These two protein chains interact to form a complex.

Sequence of protein 1:
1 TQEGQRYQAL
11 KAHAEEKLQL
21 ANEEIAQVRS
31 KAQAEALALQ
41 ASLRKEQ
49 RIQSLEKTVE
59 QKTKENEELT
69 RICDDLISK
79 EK

Sequence of protein 2:
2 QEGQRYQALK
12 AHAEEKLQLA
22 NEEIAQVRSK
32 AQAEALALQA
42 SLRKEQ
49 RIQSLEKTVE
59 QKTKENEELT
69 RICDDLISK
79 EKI

Residue-level contacts at the interface:
Residue I75 in protein 1 interacts with residue L74 in protein 2 (closest heavy-atom distance 3.8 Å).
Residue Y7 in protein 1 is in contact with residue Y7 in protein 2 (closest heavy-atom distance 3.4 Å).
Residue T61 in protein 1 is in contact with residue K60 in protein 2 (closest heavy-atom distance 3.2 Å).
Residue K17 in protein 1 is in contact with residue L18 in protein 2 (closest heavy-atom distance 3.5 Å).
Residue L10 in protein 1 contacts residue Y7 in protein 2 (closest heavy-atom distance 3.2 Å).
Residue L67 in protein 1 is in contact with residue T68 in protein 2 (closest heavy-atom distance 4.0 Å).
Residue I25 in protein 1 is in contact with residue I25 in protein 2 (closest heavy-atom distance 3.5 Å).
Residue I50 in protein 1 is in contact with residue R49 in protein 2 (closest heavy-atom distance 3.6 Å).
Residue A36 in protein 1 contacts residue L39 in protein 2 (closest heavy-atom distance 3.6 Å).
Residue V57 in protein 1 contacts residue T56 in protein 2 (closest heavy-atom distance 3.8 Å).
Residue E24 in protein 1 contacts residue I25 in protein 2 (closest heavy-atom distance 3.8 Å).
Residue R49 in protein 1 contacts residue E54 in protein 2 (closest heavy-atom distance 3.3 Å).
Residue E46 in protein 1 interacts with residue E46 in protein 2 (closest heavy-atom distance 4.0 Å).
Residue R29 in protein 1 contacts residue V28 in protein 2 (closest heavy-atom distance 3.5 Å).
Residue K60 in protein 1 contacts residue K60 in protein 2 (closest heavy-atom distance 3.7 Å).
Residue R29 in protein 1 contacts residue E24 in protein 2 (closest heavy-atom distance 2.9 Å).
Residue L53 in protein 1 interacts with residue L53 in protein 2 (closest heavy-atom distance 3.6 Å).
Residue I50 in protein 1 interacts with residue L53 in protein 2 (closest heavy-atom distance 3.6 Å).
Residue S42 in protein 1 contacts residue L43 in protein 2 (closest heavy-atom distance 4.0 Å).
Residue Y7 in protein 1 interacts with residue G4 in protein 2 (closest heavy-atom distance 3.6 Å).
Residue N64 in protein 1 contacts residue E63 in protein 2 (closest heavy-atom distance 2.5 Å).
Residue N22 in protein 1 interacts with residue A21 in protein 2 (closest heavy-atom distance 4.0 Å).
Residue I50 in protein 1 is in contact with residue E46 in protein 2 (closest heavy-atom distance 3.2 Å).
Residue L74 in protein 1 is in contact with residue I75 in protein 2 (closest heavy-atom distance 3.7 Å).
Residue K60 in protein 1 contacts residue T61 in protein 2 (closest heavy-atom distance 3.5 Å).
Residue N64 in protein 1 is in contact with residue L67 in protein 2 (closest heavy-atom distance 3.5 Å).
Residue L18 in protein 1 interacts with residue K17 in protein 2 (closest heavy-atom distance 3.7 Å).
Residue A21 in protein 1 interacts with residue I25 in protein 2 (closest heavy-atom distance 3.7 Å).
Residue E3 in protein 1 interacts with residue Q2 in protein 2 (closest heavy-atom distance 3.5 Å).
Residue I50 in protein 1 interacts with residue I50 in protein 2 (closest heavy-atom distance 3.5 Å).
Residue I25 in protein 1 contacts residue E24 in protein 2 (closest heavy-atom distance 3.4 Å).
Residue A36 in protein 1 interacts with residue E35 in protein 2 (closest heavy-atom distance 4.0 Å).
Residue E3 in protein 1 interacts with residue E3 in protein 2 (closest heavy-atom distance 3.7 Å).
Residue E46 in protein 1 interacts with residue I50 in protein 2 (closest heavy-atom distance 3.7 Å).
Residue L53 in protein 1 interacts with residue I50 in protein 2 (closest heavy-atom distance 3.6 Å).
Residue E24 in protein 1 contacts residue R29 in protein 2 (closest heavy-atom distance 2.8 Å).
Residue L43 in protein 1 contacts residue S42 in protein 2 (closest heavy-atom distance 3.8 Å).
Residue R49 in protein 1 interacts with residue I50 in protein 2 (closest heavy-atom distance 3.5 Å).
Residue L74 in protein 1 is in contact with residue L74 in protein 2 (closest heavy-atom distance 3.9 Å).
Residue L67 in protein 1 is in contact with residue N64 in protein 2 (closest heavy-atom distance 2.7 Å).
Residue Q40 in protein 1 contacts residue L39 in protein 2 (closest heavy-atom distance 3.8 Å).
Residue L43 in protein 1 is in contact with residue L43 in protein 2 (closest heavy-atom distance 3.6 Å).
Residue N64 in protein 1 contacts residue K60 in protein 2 (closest heavy-atom distance 2.9 Å).
Residue L39 in protein 1 interacts with residue L39 in protein 2 (closest heavy-atom distance 3.9 Å).
Residue L43 in protein 1 is in contact with residue E46 in protein 2 (closest heavy-atom distance 3.6 Å).
Residue A32 in protein 1 contacts residue A32 in protein 2 (closest heavy-atom distance 3.8 Å).
Residue N64 in protein 1 is in contact with residue N64 in protein 2 (closest heavy-atom distance 3.2 Å).
Residue E54 in protein 1 interacts with residue L53 in protein 2 (closest heavy-atom distance 3.9 Å).
Residue G4 in protein 1 contacts residue E3 in protein 2 (closest heavy-atom distance 3.5 Å).
Residue Q47 in protein 1 is in contact with residue E46 in protein 2 (closest heavy-atom distance 3.4 Å).
Residue E3 in protein 1 contacts residue G4 in protein 2 (closest heavy-atom distance 3.9 Å).
Residue T1 in protein 1 interacts with residue E3 in protein 2 (closest heavy-atom distance 3.9 Å).
Residue V57 in protein 1 interacts with residue V57 in protein 2 (closest heavy-atom distance 3.8 Å).
Residue I25 in protein 1 is in contact with residue A21 in protein 2 (closest heavy-atom distance 3.6 Å).
Residue V28 in protein 1 contacts residue V28 in protein 2 (closest heavy-atom distance 3.5 Å).
Residue E46 in protein 1 contacts residue Q47 in protein 2 (closest heavy-atom distance 3.5 Å).
Residue C71 in protein 1 interacts with residue C71 in protein 2 (closest heavy-atom distance 2.0 Å).
Residue T68 in protein 1 contacts residue L67 in protein 2 (closest heavy-atom distance 3.3 Å).
Residue Y7 in protein 1 interacts with residue E3 in protein 2 (closest heavy-atom distance 4.0 Å).
Residue L53 in protein 1 contacts residue E54 in protein 2 (closest heavy-atom distance 3.7 Å).